The following describes two proteins that form a bound complex.

Sequence of protein 1:
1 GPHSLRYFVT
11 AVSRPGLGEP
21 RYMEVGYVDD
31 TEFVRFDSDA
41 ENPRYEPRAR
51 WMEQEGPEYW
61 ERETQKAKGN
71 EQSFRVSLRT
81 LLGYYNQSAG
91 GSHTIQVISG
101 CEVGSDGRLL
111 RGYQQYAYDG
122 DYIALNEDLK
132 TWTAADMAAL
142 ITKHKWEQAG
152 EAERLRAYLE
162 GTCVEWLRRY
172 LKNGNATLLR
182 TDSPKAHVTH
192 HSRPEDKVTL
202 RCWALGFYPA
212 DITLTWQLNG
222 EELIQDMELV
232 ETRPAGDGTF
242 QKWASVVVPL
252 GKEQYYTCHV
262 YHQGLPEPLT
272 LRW

Residue-level contacts at the interface:
Residue R155 in protein 1 contacts residue K4 in protein 2 (closest heavy-atom distance 2.8 Å).
Residue K146 in protein 1 interacts with residue V8 in protein 2 (closest heavy-atom distance 4.2 Å).
Residue N70 in protein 1 interacts with residue Q2 in protein 2 (closest heavy-atom distance 3.6 Å).
Residue K66 in protein 1 contacts residue Q2 in protein 2 (closest heavy-atom distance 2.8 Å).
Residue T143 in protein 1 contacts residue V8 in protein 2 (closest heavy-atom distance 2.5 Å).
Residue K66 in protein 1 contacts residue E1 in protein 2 (closest heavy-atom distance 3.8 Å).
Residue V9 in protein 1 is in contact with residue F5 in protein 2 (closest heavy-atom distance 4.6 Å).
Residue Y159 in protein 1 is in contact with residue Q2 in protein 2 (closest heavy-atom distance 3.9 Å).
Residue Y159 in protein 1 is in contact with residue Y3 in protein 2 (closest heavy-atom distance 3.5 Å).
Residue S77 in protein 1 contacts residue Y6 in protein 2 (closest heavy-atom distance 4.9 Å).
Residue W147 in protein 1 is in contact with residue S7 in protein 2 (closest heavy-atom distance 3.1 Å).
Residue Y45 in protein 1 interacts with residue Q2 in protein 2 (closest heavy-atom distance 3.9 Å).
Residue Y171 in protein 1 contacts residue E1 in protein 2 (closest heavy-atom distance 2.8 Å).
Residue N70 in protein 1 is in contact with residue F5 in protein 2 (closest heavy-atom distance 2.9 Å).
Residue V76 in protein 1 interacts with residue S7 in protein 2 (closest heavy-atom distance 3.6 Å).
Residue F74 in protein 1 interacts with residue F5 in protein 2 (closest heavy-atom distance 3.6 Å).
Residue S99 in protein 1 is in contact with residue Q2 in protein 2 (closest heavy-atom distance 4.8 Å).
Residue R155 in protein 1 interacts with residue Y3 in protein 2 (closest heavy-atom distance 3.1 Å).
Residue Y84 in protein 1 interacts with residue V8 in protein 2 (closest heavy-atom distance 2.8 Å).
Residue T80 in protein 1 contacts residue S7 in protein 2 (closest heavy-atom distance 3.8 Å).
Residue S77 in protein 1 interacts with residue V8 in protein 2 (closest heavy-atom distance 3.0 Å).
Residue R62 in protein 1 contacts residue E1 in protein 2 (closest heavy-atom distance 2.4 Å).
Residue V97 in protein 1 interacts with residue F5 in protein 2 (closest heavy-atom distance 3.9 Å).
Residue K66 in protein 1 contacts residue Y3 in protein 2 (closest heavy-atom distance 3.9 Å).
Residue Y123 in protein 1 interacts with residue V8 in protein 2 (closest heavy-atom distance 3.2 Å).
Residue S77 in protein 1 is in contact with residue S7 in protein 2 (closest heavy-atom distance 3.4 Å).
Residue N70 in protein 1 interacts with residue Y3 in protein 2 (closest heavy-atom distance 3.2 Å).
Residue Y116 in protein 1 is in contact with residue F5 in protein 2 (closest heavy-atom distance 3.2 Å).
Residue W147 in protein 1 interacts with residue V8 in protein 2 (closest heavy-atom distance 3.9 Å).
Residue Q114 in protein 1 is in contact with residue F5 in protein 2 (closest heavy-atom distance 3.6 Å).
Residue S73 in protein 1 is in contact with residue Y6 in protein 2 (closest heavy-atom distance 3.2 Å).
Residue E152 in protein 1 contacts residue Y3 in protein 2 (closest heavy-atom distance 4.0 Å).
Residue W167 in protein 1 is in contact with residue E1 in protein 2 (closest heavy-atom distance 3.3 Å).
Residue L81 in protein 1 interacts with residue V8 in protein 2 (closest heavy-atom distance 4.4 Å).
Residue E63 in protein 1 is in contact with residue Q2 in protein 2 (closest heavy-atom distance 3.0 Å).
Residue Y59 in protein 1 interacts with residue E1 in protein 2 (closest heavy-atom distance 3.8 Å).
Residue Y7 in protein 1 is in contact with residue Q2 in protein 2 (closest heavy-atom distance 3.3 Å).
Residue L5 in protein 1 interacts with residue E1 in protein 2 (closest heavy-atom distance 4.2 Å).
Residue R155 in protein 1 interacts with residue F5 in protein 2 (closest heavy-atom distance 4.3 Å).
Residue T163 in protein 1 interacts with residue E1 in protein 2 (closest heavy-atom distance 4.5 Å).
Residue S99 in protein 1 interacts with residue Y3 in protein 2 (closest heavy-atom distance 4.6 Å).
Residue Q114 in protein 1 interacts with residue Y3 in protein 2 (closest heavy-atom distance 3.6 Å).
Residue E152 in protein 1 is in contact with residue Y6 in protein 2 (closest heavy-atom distance 3.7 Å).
Residue N70 in protein 1 interacts with residue K4 in protein 2 (closest heavy-atom distance 3.6 Å).
Residue E63 in protein 1 is in contact with residue E1 in protein 2 (closest heavy-atom distance 3.4 Å).
Residue K66 in protein 1 contacts residue K4 in protein 2 (closest heavy-atom distance 4.1 Å).
Residue Y7 in protein 1 contacts residue E1 in protein 2 (closest heavy-atom distance 3.0 Å).
Residue Y116 in protein 1 is in contact with residue Y6 in protein 2 (closest heavy-atom distance 4.8 Å).
Residue R155 in protein 1 interacts with residue Y6 in protein 2 (closest heavy-atom distance 4.3 Å).
Residue Y159 in protein 1 is in contact with residue E1 in protein 2 (closest heavy-atom distance 2.6 Å).
Residue S99 in protein 1 contacts residue F5 in protein 2 (closest heavy-atom distance 4.4 Å).
Residue S73 in protein 1 is in contact with residue F5 in protein 2 (closest heavy-atom distance 3.5 Å).
Residue V9 in protein 1 is in contact with residue Q2 in protein 2 (closest heavy-atom distance 3.7 Å).
Residue Y116 in protein 1 interacts with residue V8 in protein 2 (closest heavy-atom distance 3.9 Å).
Residue S73 in protein 1 contacts residue S7 in protein 2 (closest heavy-atom distance 3.1 Å).
Residue E24 in protein 1 interacts with residue Q2 in protein 2 (closest heavy-atom distance 3.0 Å).
Residue W147 in protein 1 interacts with residue Y6 in protein 2 (closest heavy-atom distance 4.2 Å).
Residue L156 in protein 1 is in contact with residue Y3 in protein 2 (closest heavy-atom distance 3.5 Å).
Residue T80 in protein 1 is in contact with residue V8 in protein 2 (closest heavy-atom distance 3.8 Å).

Sequence of protein 2:
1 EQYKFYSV